Sequence of chain B:
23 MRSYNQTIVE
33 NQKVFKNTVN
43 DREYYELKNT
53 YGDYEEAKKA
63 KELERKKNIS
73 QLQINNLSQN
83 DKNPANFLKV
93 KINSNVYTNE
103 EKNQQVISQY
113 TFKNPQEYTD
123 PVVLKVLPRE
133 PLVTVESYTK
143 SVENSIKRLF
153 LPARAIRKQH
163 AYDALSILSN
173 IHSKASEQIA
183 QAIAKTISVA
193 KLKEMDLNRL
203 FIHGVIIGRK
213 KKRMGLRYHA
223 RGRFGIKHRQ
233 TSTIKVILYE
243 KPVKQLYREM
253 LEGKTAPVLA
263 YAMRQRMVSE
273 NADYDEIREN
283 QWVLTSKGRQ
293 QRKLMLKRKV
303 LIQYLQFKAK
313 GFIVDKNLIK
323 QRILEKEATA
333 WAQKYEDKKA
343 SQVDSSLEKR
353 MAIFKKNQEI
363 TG

The following describes two proteins that form a bound complex.

Sequence of chain A:
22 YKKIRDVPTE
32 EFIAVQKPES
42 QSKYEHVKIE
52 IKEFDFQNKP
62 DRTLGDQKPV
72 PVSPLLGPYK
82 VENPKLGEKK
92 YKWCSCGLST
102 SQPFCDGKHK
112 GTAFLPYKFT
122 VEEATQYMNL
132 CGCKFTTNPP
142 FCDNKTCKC

Interface contacts:
Residue I315 in chain B contacts residue L87 in chain A (closest heavy-atom distance 3.1 Å).
Residue T121 in chain B contacts residue T126 in chain A (closest heavy-atom distance 4.7 Å).
Residue K127 in chain B is in contact with residue Y118 in chain A (closest heavy-atom distance 3.5 Å).
Residue I315 in chain B is in contact with residue E123 in chain A (closest heavy-atom distance 4.5 Å).
Residue I315 in chain B interacts with residue A125 in chain A (closest heavy-atom distance 3.8 Å).
Residue D317 in chain B is in contact with residue V122 in chain A (closest heavy-atom distance 3.6 Å).
Residue P123 in chain B interacts with residue M129 in chain A (closest heavy-atom distance 4.2 Å).
Residue V125 in chain B is in contact with residue Y118 in chain A (closest heavy-atom distance 4.7 Å).
Residue D317 in chain B interacts with residue L87 in chain A (closest heavy-atom distance 3.0 Å).
Residue V125 in chain B interacts with residue F142 in chain A (closest heavy-atom distance 3.9 Å).
Residue V125 in chain B is in contact with residue T121 in chain A (closest heavy-atom distance 3.5 Å).
Residue V128 in chain B contacts residue K91 in chain A (closest heavy-atom distance 4.1 Å).
Residue V125 in chain B contacts residue E123 in chain A (closest heavy-atom distance 3.3 Å).
Residue V124 in chain B contacts residue V122 in chain A (closest heavy-atom distance 4.6 Å).
Residue V124 in chain B contacts residue E123 in chain A (closest heavy-atom distance 3.4 Å).
Residue V128 in chain B is in contact with residue F120 in chain A (closest heavy-atom distance 4.1 Å).
Residue K127 in chain B is in contact with residue K119 in chain A (closest heavy-atom distance 3.5 Å).
Residue V128 in chain B is in contact with residue T121 in chain A (closest heavy-atom distance 3.7 Å).
Residue V125 in chain B is in contact with residue V122 in chain A (closest heavy-atom distance 4.4 Å).
Residue P123 in chain B contacts residue E124 in chain A (closest heavy-atom distance 4.3 Å).
Residue V316 in chain B contacts residue L87 in chain A (closest heavy-atom distance 4.3 Å).
Residue L126 in chain B is in contact with residue T121 in chain A (closest heavy-atom distance 3.2 Å).
Residue P123 in chain B contacts residue T126 in chain A (closest heavy-atom distance 3.7 Å).
Residue K127 in chain B is in contact with residue F120 in chain A (closest heavy-atom distance 4.4 Å).
Residue D317 in chain B is in contact with residue E123 in chain A (closest heavy-atom distance 3.2 Å).
Residue Y120 in chain B is in contact with residue Y128 in chain A (closest heavy-atom distance 3.5 Å).
Residue V316 in chain B interacts with residue E123 in chain A (closest heavy-atom distance 3.6 Å).
Residue D122 in chain B is in contact with residue C143 in chain A (closest heavy-atom distance 3.8 Å).
Residue V128 in chain B contacts residue K119 in chain A (closest heavy-atom distance 3.1 Å).
Residue V124 in chain B contacts residue E124 in chain A (closest heavy-atom distance 2.9 Å).
Residue L126 in chain B interacts with residue F120 in chain A (closest heavy-atom distance 3.4 Å).
Residue D122 in chain B interacts with residue F142 in chain A (closest heavy-atom distance 3.5 Å).
Residue L126 in chain B is in contact with residue K119 in chain A (closest heavy-atom distance 4.3 Å).
Residue V124 in chain B is in contact with residue T121 in chain A (closest heavy-atom distance 4.7 Å).
Residue V316 in chain B interacts with residue E124 in chain A (closest heavy-atom distance 4.0 Å).
Residue P123 in chain B is in contact with residue V122 in chain A (closest heavy-atom distance 4.6 Å).
Residue P123 in chain B interacts with residue F142 in chain A (closest heavy-atom distance 3.9 Å).
Residue Y120 in chain B contacts residue F142 in chain A (closest heavy-atom distance 4.7 Å).
Residue Y120 in chain B contacts residue N130 in chain A (closest heavy-atom distance 2.6 Å).
Residue L320 in chain B is in contact with residue E123 in chain A (closest heavy-atom distance 3.1 Å).
Residue L126 in chain B interacts with residue E123 in chain A (closest heavy-atom distance 3.4 Å).
Residue D317 in chain B interacts with residue G88 in chain A (closest heavy-atom distance 3.4 Å).
Residue V125 in chain B contacts residue F120 in chain A (closest heavy-atom distance 3.9 Å).
Residue I315 in chain B is in contact with residue E124 in chain A (closest heavy-atom distance 4.9 Å).
Residue Y120 in chain B is in contact with residue M129 in chain A (closest heavy-atom distance 3.3 Å).
Residue D122 in chain B is in contact with residue N130 in chain A (closest heavy-atom distance 5.0 Å).